These two protein chains interact to form a complex.

Sequence of the first protein:
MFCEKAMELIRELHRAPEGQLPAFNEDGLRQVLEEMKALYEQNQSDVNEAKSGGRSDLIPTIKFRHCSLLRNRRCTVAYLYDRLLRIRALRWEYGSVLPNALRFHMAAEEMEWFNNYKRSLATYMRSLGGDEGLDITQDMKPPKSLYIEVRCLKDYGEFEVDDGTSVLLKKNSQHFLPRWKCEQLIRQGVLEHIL

Interface contacts:
Residue R22 in the second protein is in contact with residue G157 in the first protein (closest heavy-atom distance 3.2 Å).
Residue K105 in the second protein is in contact with residue F104 in the first protein (closest heavy-atom distance 4.0 Å).
Residue N60 in the second protein contacts residue G95 in the first protein (closest heavy-atom distance 4.2 Å).
Residue G153 in the second protein interacts with residue Q42 in the first protein (closest heavy-atom distance 3.8 Å).
Residue L16 in the second protein is in contact with residue E132 in the first protein (closest heavy-atom distance 3.8 Å).
Residue R7 in the second protein contacts residue E160 in the first protein (closest heavy-atom distance 3.0 Å).
Residue R17 in the second protein interacts with residue R119 in the first protein (closest heavy-atom distance 3.6 Å).
Residue L57 in the second protein interacts with residue R103 in the first protein (closest heavy-atom distance 2.8 Å).
Residue N50 in the second protein is in contact with residue R119 in the first protein (closest heavy-atom distance 3.9 Å).
Residue S12 in the second protein contacts residue E132 in the first protein (closest heavy-atom distance 3.2 Å).
Residue R17 in the second protein interacts with residue S96 in the first protein (closest heavy-atom distance 3.0 Å).
Residue E53 in the second protein interacts with residue K118 in the first protein (closest heavy-atom distance 3.0 Å).
Residue M61 in the second protein contacts residue Y156 in the first protein (closest heavy-atom distance 3.2 Å).
Residue N60 in the second protein contacts residue S96 in the first protein (closest heavy-atom distance 3.4 Å).
Residue I26 in the second protein interacts with residue E160 in the first protein (closest heavy-atom distance 3.2 Å).
Residue R17 in the second protein is in contact with residue R91 in the first protein (closest heavy-atom distance 4.0 Å).
Residue N60 in the second protein is in contact with residue Q184 in the first protein (closest heavy-atom distance 4.1 Å).
Residue N60 in the second protein is in contact with residue V97 in the first protein (closest heavy-atom distance 3.4 Å).
Residue S58 in the second protein is in contact with residue N100 in the first protein (closest heavy-atom distance 4.0 Å).
Residue R7 in the second protein contacts residue D163 in the first protein (closest heavy-atom distance 3.0 Å).
Residue G18 in the second protein interacts with residue R91 in the first protein (closest heavy-atom distance 3.9 Å).
Residue L19 in the second protein contacts residue V97 in the first protein (closest heavy-atom distance 3.6 Å).
Residue I152 in the second protein is in contact with residue Q42 in the first protein (closest heavy-atom distance 3.1 Å).
Residue S59 in the second protein contacts residue V97 in the first protein (closest heavy-atom distance 3.8 Å).
Residue R7 in the second protein is in contact with residue D162 in the first protein (closest heavy-atom distance 3.1 Å).
Residue E53 in the second protein is in contact with residue S96 in the first protein (closest heavy-atom distance 3.9 Å).
Residue L16 in the second protein interacts with residue R91 in the first protein (closest heavy-atom distance 3.3 Å).
Residue Y254 in the second protein interacts with residue R30 in the first protein (closest heavy-atom distance 3.0 Å).
Residue R5 in the second protein contacts residue D131 in the first protein (closest heavy-atom distance 2.9 Å).
Residue L107 in the second protein is in contact with residue F104 in the first protein (closest heavy-atom distance 3.7 Å).
Residue V151 in the second protein interacts with residue Q42 in the first protein (closest heavy-atom distance 2.9 Å).
Residue R103 in the second protein contacts residue F104 in the first protein (closest heavy-atom distance 3.7 Å).
Residue V151 in the second protein is in contact with residue F2 in the first protein (closest heavy-atom distance 3.5 Å).
Residue L16 in the second protein contacts residue A122 in the first protein (closest heavy-atom distance 3.7 Å).
Residue N60 in the second protein is in contact with residue Q188 in the first protein (closest heavy-atom distance 3.5 Å).
Residue G18 in the second protein contacts residue S96 in the first protein (closest heavy-atom distance 3.6 Å).
Residue R17 in the second protein is in contact with residue K118 in the first protein (closest heavy-atom distance 4.2 Å).
Residue L16 in the second protein contacts residue M125 in the first protein (closest heavy-atom distance 3.2 Å).
Residue R103 in the second protein contacts residue A23 in the first protein (closest heavy-atom distance 3.5 Å).
Residue L20 in the second protein contacts residue L185 in the first protein (closest heavy-atom distance 3.8 Å).
Residue G18 in the second protein is in contact with residue Q184 in the first protein (closest heavy-atom distance 3.8 Å).
Residue L16 in the second protein contacts residue D135 in the first protein (closest heavy-atom distance 3.9 Å).
Residue R17 in the second protein is in contact with residue A122 in the first protein (closest heavy-atom distance 3.4 Å).
Residue L57 in the second protein interacts with residue V97 in the first protein (closest heavy-atom distance 3.8 Å).
Residue S8 in the second protein is in contact with residue E132 in the first protein (closest heavy-atom distance 3.4 Å).
Residue K15 in the second protein interacts with residue D135 in the first protein (closest heavy-atom distance 3.9 Å).
Residue L20 in the second protein is in contact with residue Q184 in the first protein (closest heavy-atom distance 3.8 Å).
Residue M111 in the second protein contacts residue F104 in the first protein (closest heavy-atom distance 3.9 Å).
Residue N60 in the second protein interacts with residue Y94 in the first protein (closest heavy-atom distance 4.1 Å).
Residue S59 in the second protein contacts residue Y156 in the first protein (closest heavy-atom distance 3.4 Å).
Residue V151 in the second protein interacts with residue E35 in the first protein (closest heavy-atom distance 4.1 Å).
Residue L16 in the second protein contacts residue R126 in the first protein (closest heavy-atom distance 3.7 Å).
Residue P108 in the second protein contacts residue F104 in the first protein (closest heavy-atom distance 4.2 Å).
Residue M61 in the second protein interacts with residue F159 in the first protein (closest heavy-atom distance 3.8 Å).
Residue M111 in the second protein interacts with residue N100 in the first protein (closest heavy-atom distance 4.1 Å).
Residue P150 in the second protein contacts residue A38 in the first protein (closest heavy-atom distance 3.6 Å).
Residue E46 in the second protein contacts residue R119 in the first protein (closest heavy-atom distance 4.0 Å).
Residue R22 in the second protein interacts with residue E158 in the first protein (closest heavy-atom distance 2.6 Å).
Residue G23 in the second protein contacts residue E160 in the first protein (closest heavy-atom distance 3.4 Å).
Residue R9 in the second protein is in contact with residue D131 in the first protein (closest heavy-atom distance 2.9 Å).

Sequence of the second protein:
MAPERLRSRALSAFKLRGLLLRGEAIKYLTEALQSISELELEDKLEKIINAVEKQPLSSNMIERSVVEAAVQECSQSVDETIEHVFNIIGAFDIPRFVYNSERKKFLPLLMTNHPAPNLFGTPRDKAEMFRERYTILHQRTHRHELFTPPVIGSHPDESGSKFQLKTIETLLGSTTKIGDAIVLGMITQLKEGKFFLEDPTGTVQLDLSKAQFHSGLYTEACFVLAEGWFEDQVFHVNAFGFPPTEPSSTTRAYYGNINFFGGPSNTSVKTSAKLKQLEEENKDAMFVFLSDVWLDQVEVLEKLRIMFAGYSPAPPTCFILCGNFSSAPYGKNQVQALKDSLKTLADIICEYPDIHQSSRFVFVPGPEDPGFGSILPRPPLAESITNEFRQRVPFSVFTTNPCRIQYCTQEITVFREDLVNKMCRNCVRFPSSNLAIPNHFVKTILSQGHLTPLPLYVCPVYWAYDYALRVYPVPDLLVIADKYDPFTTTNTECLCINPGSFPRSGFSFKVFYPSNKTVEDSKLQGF